Sequence of protein 2:
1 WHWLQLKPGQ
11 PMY

Sequence of protein 1:
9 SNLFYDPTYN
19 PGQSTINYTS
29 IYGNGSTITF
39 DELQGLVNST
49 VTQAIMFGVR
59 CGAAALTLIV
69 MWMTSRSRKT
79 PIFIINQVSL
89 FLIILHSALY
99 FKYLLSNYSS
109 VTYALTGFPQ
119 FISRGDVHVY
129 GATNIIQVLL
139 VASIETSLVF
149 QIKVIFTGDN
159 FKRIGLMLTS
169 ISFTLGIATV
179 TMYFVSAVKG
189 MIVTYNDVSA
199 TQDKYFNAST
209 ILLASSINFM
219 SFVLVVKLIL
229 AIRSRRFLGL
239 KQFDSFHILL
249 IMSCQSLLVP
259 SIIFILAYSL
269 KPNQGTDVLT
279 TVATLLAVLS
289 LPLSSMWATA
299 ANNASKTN

These two protein chains interact to form a complex.

Interface contacts:
Residue D275 in protein 1 contacts residue H2 in protein 2 (closest heavy-atom distance 2.9 Å).
Residue Y181 in protein 1 interacts with residue M12 in protein 2 (closest heavy-atom distance 3.6 Å).
Residue D201 in protein 1 interacts with residue Q5 in protein 2 (closest heavy-atom distance 4.0 Å).
Residue P270 in protein 1 is in contact with residue H2 in protein 2 (closest heavy-atom distance 3.5 Å).
Residue Y106 in protein 1 interacts with residue G9 in protein 2 (closest heavy-atom distance 3.5 Å).
Residue L268 in protein 1 interacts with residue H2 in protein 2 (closest heavy-atom distance 3.1 Å).
Residue T278 in protein 1 interacts with residue L4 in protein 2 (closest heavy-atom distance 3.8 Å).
Residue Y101 in protein 1 interacts with residue Q10 in protein 2 (closest heavy-atom distance 3.3 Å).
Residue H94 in protein 1 is in contact with residue Y13 in protein 2 (closest heavy-atom distance 4.2 Å).
Residue Y181 in protein 1 contacts residue Y13 in protein 2 (closest heavy-atom distance 4.2 Å).
Residue Q200 in protein 1 interacts with residue L6 in protein 2 (closest heavy-atom distance 3.9 Å).
Residue A185 in protein 1 is in contact with residue M12 in protein 2 (closest heavy-atom distance 3.8 Å).
Residue Y128 in protein 1 interacts with residue Q10 in protein 2 (closest heavy-atom distance 3.2 Å).
Residue T199 in protein 1 interacts with residue L6 in protein 2 (closest heavy-atom distance 3.8 Å).
Residue S267 in protein 1 interacts with residue W1 in protein 2 (closest heavy-atom distance 3.9 Å).
Residue Y98 in protein 1 interacts with residue Y13 in protein 2 (closest heavy-atom distance 3.9 Å).
Residue S197 in protein 1 interacts with residue P8 in protein 2 (closest heavy-atom distance 3.6 Å).
Residue Y101 in protein 1 is in contact with residue P11 in protein 2 (closest heavy-atom distance 3.8 Å).
Residue I263 in protein 1 interacts with residue W1 in protein 2 (closest heavy-atom distance 3.7 Å).
Residue Y266 in protein 1 interacts with residue H2 in protein 2 (closest heavy-atom distance 3.2 Å).
Residue Q51 in protein 1 contacts residue Q10 in protein 2 (closest heavy-atom distance 3.3 Å).
Residue V276 in protein 1 interacts with residue Y13 in protein 2 (closest heavy-atom distance 3.7 Å).
Residue Y266 in protein 1 is in contact with residue W3 in protein 2 (closest heavy-atom distance 3.9 Å).
Residue N132 in protein 1 contacts residue P11 in protein 2 (closest heavy-atom distance 3.4 Å).
Residue Y128 in protein 1 interacts with residue G9 in protein 2 (closest heavy-atom distance 3.5 Å).
Residue Y98 in protein 1 is in contact with residue P11 in protein 2 (closest heavy-atom distance 3.6 Å).
Residue H94 in protein 1 is in contact with residue M12 in protein 2 (closest heavy-atom distance 3.4 Å).
Residue T199 in protein 1 interacts with residue K7 in protein 2 (closest heavy-atom distance 3.4 Å).
Residue A265 in protein 1 contacts residue H2 in protein 2 (closest heavy-atom distance 3.3 Å).
Residue D201 in protein 1 contacts residue L6 in protein 2 (closest heavy-atom distance 3.5 Å).
Residue D275 in protein 1 interacts with residue L4 in protein 2 (closest heavy-atom distance 3.6 Å).
Residue Q135 in protein 1 interacts with residue M12 in protein 2 (closest heavy-atom distance 3.1 Å).
Residue Y266 in protein 1 contacts residue L4 in protein 2 (closest heavy-atom distance 3.5 Å).
Residue Y101 in protein 1 interacts with residue K7 in protein 2 (closest heavy-atom distance 4.4 Å).
Residue Y266 in protein 1 contacts residue W1 in protein 2 (closest heavy-atom distance 3.4 Å).
Residue T131 in protein 1 is in contact with residue P11 in protein 2 (closest heavy-atom distance 3.8 Å).
Residue I209 in protein 1 contacts residue W3 in protein 2 (closest heavy-atom distance 3.6 Å).
Residue Y98 in protein 1 is in contact with residue Q10 in protein 2 (closest heavy-atom distance 2.5 Å).
Residue N205 in protein 1 interacts with residue L4 in protein 2 (closest heavy-atom distance 3.0 Å).
Residue V196 in protein 1 is in contact with residue P8 in protein 2 (closest heavy-atom distance 4.2 Å).
Residue F55 in protein 1 interacts with residue Y13 in protein 2 (closest heavy-atom distance 3.7 Å).
Residue F204 in protein 1 interacts with residue M12 in protein 2 (closest heavy-atom distance 4.3 Å).
Residue N205 in protein 1 interacts with residue W3 in protein 2 (closest heavy-atom distance 3.5 Å).
Residue T278 in protein 1 interacts with residue Y13 in protein 2 (closest heavy-atom distance 3.3 Å).
Residue D275 in protein 1 interacts with residue Y13 in protein 2 (closest heavy-atom distance 3.3 Å).
Residue A198 in protein 1 is in contact with residue P8 in protein 2 (closest heavy-atom distance 3.1 Å).
Residue T279 in protein 1 is in contact with residue Y13 in protein 2 (closest heavy-atom distance 3.3 Å).
Residue N132 in protein 1 is in contact with residue M12 in protein 2 (closest heavy-atom distance 3.2 Å).
Residue Y101 in protein 1 is in contact with residue G9 in protein 2 (closest heavy-atom distance 3.8 Å).
Residue N205 in protein 1 interacts with residue Q5 in protein 2 (closest heavy-atom distance 4.4 Å).
Residue S184 in protein 1 interacts with residue M12 in protein 2 (closest heavy-atom distance 3.1 Å).
Residue T199 in protein 1 interacts with residue P8 in protein 2 (closest heavy-atom distance 3.9 Å).
Residue T208 in protein 1 is in contact with residue L4 in protein 2 (closest heavy-atom distance 4.1 Å).
Residue Q135 in protein 1 is in contact with residue Y13 in protein 2 (closest heavy-atom distance 2.9 Å).
Residue A265 in protein 1 is in contact with residue L4 in protein 2 (closest heavy-atom distance 3.6 Å).
Residue Y128 in protein 1 contacts residue P11 in protein 2 (closest heavy-atom distance 3.7 Å).
Residue F204 in protein 1 contacts residue L6 in protein 2 (closest heavy-atom distance 3.6 Å).
Residue F204 in protein 1 is in contact with residue Y13 in protein 2 (closest heavy-atom distance 3.5 Å).
Residue Y111 in protein 1 is in contact with residue P8 in protein 2 (closest heavy-atom distance 4.2 Å).
Residue K269 in protein 1 interacts with residue H2 in protein 2 (closest heavy-atom distance 4.3 Å).